Residue-level contacts at the interface:
Residue V104 in the first protein is in contact with residue V6 in the second protein (closest heavy-atom distance 3.5 Å).
Residue Y105 in the first protein contacts residue V8 in the second protein (closest heavy-atom distance 4.0 Å).
Residue I102 in the first protein interacts with residue G9 in the second protein (closest heavy-atom distance 3.5 Å).
Residue I102 in the first protein is in contact with residue V8 in the second protein (closest heavy-atom distance 3.1 Å).
Residue I102 in the first protein is in contact with residue G7 in the second protein (closest heavy-atom distance 3.0 Å).
Residue P103 in the first protein is in contact with residue G7 in the second protein (closest heavy-atom distance 4.4 Å).
Residue Y105 in the first protein interacts with residue A5 in the second protein (closest heavy-atom distance 4.8 Å).
Residue Y105 in the first protein is in contact with residue G7 in the second protein (closest heavy-atom distance 4.5 Å).
Residue Y105 in the first protein is in contact with residue V6 in the second protein (closest heavy-atom distance 3.4 Å).
Residue N101 in the first protein contacts residue G9 in the second protein (closest heavy-atom distance 3.7 Å).
Residue P103 in the first protein interacts with residue G9 in the second protein (closest heavy-atom distance 4.3 Å).
Residue P103 in the first protein contacts residue V6 in the second protein (closest heavy-atom distance 4.0 Å).
Residue Y31 in the first protein is in contact with residue K10 in the second protein (closest heavy-atom distance 3.0 Å).
Residue I102 in the first protein interacts with residue V6 in the second protein (closest heavy-atom distance 3.8 Å).
Residue N101 in the first protein interacts with residue V8 in the second protein (closest heavy-atom distance 4.0 Å).

Sequence of the first protein:
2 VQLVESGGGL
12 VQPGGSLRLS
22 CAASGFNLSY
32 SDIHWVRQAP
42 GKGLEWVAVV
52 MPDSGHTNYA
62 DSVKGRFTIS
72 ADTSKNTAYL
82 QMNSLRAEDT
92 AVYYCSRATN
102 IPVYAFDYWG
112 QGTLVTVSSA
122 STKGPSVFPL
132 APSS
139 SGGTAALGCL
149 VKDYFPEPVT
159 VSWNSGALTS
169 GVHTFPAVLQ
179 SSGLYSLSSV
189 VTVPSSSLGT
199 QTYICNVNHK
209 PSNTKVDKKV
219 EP

The following describes two proteins that form a bound complex.

Sequence of the second protein:
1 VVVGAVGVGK